Sequence of protein 1:
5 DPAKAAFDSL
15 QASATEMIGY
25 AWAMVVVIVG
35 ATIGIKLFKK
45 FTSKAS

Contacts between the two chains:
Residue K48 in protein 1 is in contact with residue T36 in protein 2 (closest heavy-atom distance 3.3 Å).
Residue F45 in protein 1 contacts residue T36 in protein 2 (closest heavy-atom distance 4.2 Å).
Residue F45 in protein 1 contacts residue I32 in protein 2 (closest heavy-atom distance 4.4 Å).
Residue L41 in protein 1 contacts residue I32 in protein 2 (closest heavy-atom distance 4.7 Å).
Residue F45 in protein 1 is in contact with residue A35 in protein 2 (closest heavy-atom distance 4.2 Å).
Residue F45 in protein 1 interacts with residue I39 in protein 2 (closest heavy-atom distance 4.9 Å).
Residue S50 in protein 1 contacts residue K43 in protein 2 (closest heavy-atom distance 3.9 Å).
Residue K48 in protein 1 is in contact with residue K43 in protein 2 (closest heavy-atom distance 3.2 Å).
Residue K44 in protein 1 contacts residue I32 in protein 2 (closest heavy-atom distance 4.9 Å).
Residue K48 in protein 1 interacts with residue I39 in protein 2 (closest heavy-atom distance 4.3 Å).

Sequence of protein 2:
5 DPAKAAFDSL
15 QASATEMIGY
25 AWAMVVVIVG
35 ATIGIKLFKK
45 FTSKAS

This data describes a binding interaction between two proteins.